Sequence of protein 2:
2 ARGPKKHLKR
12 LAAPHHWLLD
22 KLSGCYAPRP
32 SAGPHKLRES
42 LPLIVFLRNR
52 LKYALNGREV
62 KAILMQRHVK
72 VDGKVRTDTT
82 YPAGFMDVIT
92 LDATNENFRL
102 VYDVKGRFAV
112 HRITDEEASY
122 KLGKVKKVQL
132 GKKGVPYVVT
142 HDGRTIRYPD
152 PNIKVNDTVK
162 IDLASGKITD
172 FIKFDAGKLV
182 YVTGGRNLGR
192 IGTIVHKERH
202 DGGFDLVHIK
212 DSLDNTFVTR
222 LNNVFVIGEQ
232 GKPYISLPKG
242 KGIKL

Interface contacts:
Residue S60 in protein 1 interacts with residue A94 in protein 2 (closest heavy-atom distance 4.8 Å).
Residue S60 in protein 1 interacts with residue T95 in protein 2 (closest heavy-atom distance 4.3 Å).
Residue A61 in protein 1 interacts with residue N96 in protein 2 (closest heavy-atom distance 3.3 Å).
Residue L59 in protein 1 is in contact with residue N96 in protein 2 (closest heavy-atom distance 4.3 Å).
Residue L59 in protein 1 interacts with residue A94 in protein 2 (closest heavy-atom distance 2.8 Å).
Residue S60 in protein 1 contacts residue N96 in protein 2 (closest heavy-atom distance 3.9 Å).
Residue K62 in protein 1 interacts with residue N96 in protein 2 (closest heavy-atom distance 4.5 Å).
Residue L59 in protein 1 is in contact with residue T95 in protein 2 (closest heavy-atom distance 3.2 Å).

Sequence of protein 1:
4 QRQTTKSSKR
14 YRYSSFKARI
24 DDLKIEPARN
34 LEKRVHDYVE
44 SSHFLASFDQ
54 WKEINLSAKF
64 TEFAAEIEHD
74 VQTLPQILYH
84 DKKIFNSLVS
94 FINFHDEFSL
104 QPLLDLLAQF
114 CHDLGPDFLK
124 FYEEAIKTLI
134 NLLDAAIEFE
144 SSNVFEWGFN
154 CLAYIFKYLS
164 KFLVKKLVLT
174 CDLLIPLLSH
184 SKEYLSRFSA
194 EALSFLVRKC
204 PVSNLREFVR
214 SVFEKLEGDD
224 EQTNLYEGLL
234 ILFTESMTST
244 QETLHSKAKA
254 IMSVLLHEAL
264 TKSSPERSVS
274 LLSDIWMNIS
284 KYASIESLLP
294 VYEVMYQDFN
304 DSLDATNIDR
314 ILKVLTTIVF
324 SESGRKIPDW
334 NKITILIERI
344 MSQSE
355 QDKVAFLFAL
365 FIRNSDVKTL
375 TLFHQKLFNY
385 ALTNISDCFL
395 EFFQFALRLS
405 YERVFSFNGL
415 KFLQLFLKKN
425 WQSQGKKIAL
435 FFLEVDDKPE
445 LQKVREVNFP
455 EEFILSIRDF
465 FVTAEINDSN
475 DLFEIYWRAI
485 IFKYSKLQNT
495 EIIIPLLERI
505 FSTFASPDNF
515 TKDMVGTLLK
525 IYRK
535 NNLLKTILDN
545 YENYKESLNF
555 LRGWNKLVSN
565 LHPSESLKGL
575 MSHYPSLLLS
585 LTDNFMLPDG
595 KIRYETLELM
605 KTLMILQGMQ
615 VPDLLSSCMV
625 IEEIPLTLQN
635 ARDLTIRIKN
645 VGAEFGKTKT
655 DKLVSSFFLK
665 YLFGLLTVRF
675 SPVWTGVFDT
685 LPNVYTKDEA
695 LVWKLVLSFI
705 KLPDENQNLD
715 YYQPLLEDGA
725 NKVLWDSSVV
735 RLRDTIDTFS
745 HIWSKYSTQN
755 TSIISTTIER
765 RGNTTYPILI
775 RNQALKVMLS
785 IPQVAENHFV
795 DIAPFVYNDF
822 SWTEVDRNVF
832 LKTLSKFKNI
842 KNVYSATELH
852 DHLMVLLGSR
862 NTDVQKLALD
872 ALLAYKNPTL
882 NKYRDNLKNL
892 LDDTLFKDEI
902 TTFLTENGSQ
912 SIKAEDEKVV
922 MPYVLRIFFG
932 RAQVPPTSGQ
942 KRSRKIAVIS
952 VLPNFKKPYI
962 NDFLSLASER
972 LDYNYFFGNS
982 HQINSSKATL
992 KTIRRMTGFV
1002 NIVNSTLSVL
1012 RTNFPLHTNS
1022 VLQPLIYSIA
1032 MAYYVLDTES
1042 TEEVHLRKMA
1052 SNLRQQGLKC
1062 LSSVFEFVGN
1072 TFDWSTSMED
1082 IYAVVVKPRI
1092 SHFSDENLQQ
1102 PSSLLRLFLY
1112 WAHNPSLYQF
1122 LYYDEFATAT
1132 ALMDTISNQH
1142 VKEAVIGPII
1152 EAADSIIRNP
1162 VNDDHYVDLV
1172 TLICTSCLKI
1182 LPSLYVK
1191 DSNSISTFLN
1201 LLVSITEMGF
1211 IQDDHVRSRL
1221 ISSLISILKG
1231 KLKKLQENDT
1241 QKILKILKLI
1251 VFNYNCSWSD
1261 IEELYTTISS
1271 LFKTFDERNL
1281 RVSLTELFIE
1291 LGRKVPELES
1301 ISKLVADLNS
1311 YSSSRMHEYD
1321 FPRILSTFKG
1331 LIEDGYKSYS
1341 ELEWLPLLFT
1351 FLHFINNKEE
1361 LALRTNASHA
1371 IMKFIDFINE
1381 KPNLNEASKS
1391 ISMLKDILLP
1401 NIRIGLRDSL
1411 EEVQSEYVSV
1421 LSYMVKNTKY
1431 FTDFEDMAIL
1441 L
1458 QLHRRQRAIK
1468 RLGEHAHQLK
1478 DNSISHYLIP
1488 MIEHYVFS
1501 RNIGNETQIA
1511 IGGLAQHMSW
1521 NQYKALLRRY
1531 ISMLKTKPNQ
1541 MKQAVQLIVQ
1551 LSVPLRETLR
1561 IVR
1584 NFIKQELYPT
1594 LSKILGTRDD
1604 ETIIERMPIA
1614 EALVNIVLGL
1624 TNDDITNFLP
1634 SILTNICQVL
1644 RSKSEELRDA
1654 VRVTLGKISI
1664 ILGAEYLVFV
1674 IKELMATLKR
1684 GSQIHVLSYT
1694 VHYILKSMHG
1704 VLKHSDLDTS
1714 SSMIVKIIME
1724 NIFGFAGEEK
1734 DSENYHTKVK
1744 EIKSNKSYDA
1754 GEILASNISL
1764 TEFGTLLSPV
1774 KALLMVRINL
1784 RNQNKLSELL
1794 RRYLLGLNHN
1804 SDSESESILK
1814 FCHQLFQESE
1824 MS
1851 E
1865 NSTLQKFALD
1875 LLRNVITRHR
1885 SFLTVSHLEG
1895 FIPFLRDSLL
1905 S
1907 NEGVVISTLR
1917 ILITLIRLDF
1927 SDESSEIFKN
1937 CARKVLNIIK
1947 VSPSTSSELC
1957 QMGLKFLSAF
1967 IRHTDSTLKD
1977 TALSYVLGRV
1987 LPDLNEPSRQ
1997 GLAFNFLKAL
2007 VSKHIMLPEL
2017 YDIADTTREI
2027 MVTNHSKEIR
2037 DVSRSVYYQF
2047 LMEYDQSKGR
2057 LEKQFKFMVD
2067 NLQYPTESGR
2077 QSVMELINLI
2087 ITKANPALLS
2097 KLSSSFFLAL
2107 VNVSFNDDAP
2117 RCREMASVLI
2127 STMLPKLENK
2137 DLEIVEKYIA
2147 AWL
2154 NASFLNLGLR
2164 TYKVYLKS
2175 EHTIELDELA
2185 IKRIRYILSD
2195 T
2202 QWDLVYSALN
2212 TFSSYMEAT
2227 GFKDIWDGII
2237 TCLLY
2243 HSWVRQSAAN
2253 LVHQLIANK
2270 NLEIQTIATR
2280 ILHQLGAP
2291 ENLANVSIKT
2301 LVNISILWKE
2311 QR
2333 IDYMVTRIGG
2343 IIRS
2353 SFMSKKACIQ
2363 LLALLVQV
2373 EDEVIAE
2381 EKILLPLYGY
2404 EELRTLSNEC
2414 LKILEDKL

The following describes two proteins that form a bound complex.